Sequence of the first protein:
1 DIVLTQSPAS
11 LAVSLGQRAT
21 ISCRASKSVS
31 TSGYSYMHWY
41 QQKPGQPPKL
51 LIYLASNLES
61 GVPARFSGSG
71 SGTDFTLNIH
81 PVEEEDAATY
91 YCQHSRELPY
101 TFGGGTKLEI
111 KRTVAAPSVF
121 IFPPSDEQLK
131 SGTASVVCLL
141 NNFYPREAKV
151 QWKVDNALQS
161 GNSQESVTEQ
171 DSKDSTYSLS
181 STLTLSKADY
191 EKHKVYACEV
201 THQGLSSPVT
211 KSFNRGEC

Interface contacts:
Residue Y53 in the first protein contacts residue I45 in the second protein (closest heavy-atom distance 4.7 Å).
Residue Y34 in the first protein interacts with residue F46 in the second protein (closest heavy-atom distance 3.5 Å).
Residue N57 in the first protein contacts residue K47 in the second protein (closest heavy-atom distance 3.5 Å).
Residue N57 in the first protein contacts residue F46 in the second protein (closest heavy-atom distance 4.0 Å).
Residue E59 in the first protein contacts residue R44 in the second protein (closest heavy-atom distance 2.9 Å).
Residue Y36 in the first protein contacts residue A21 in the second protein (closest heavy-atom distance 3.5 Å).
Residue Y34 in the first protein interacts with residue A21 in the second protein (closest heavy-atom distance 4.0 Å).
Residue Y34 in the first protein is in contact with residue F25 in the second protein (closest heavy-atom distance 4.8 Å).
Residue G33 in the first protein interacts with residue M19 in the second protein (closest heavy-atom distance 4.3 Å).
Residue S32 in the first protein contacts residue A21 in the second protein (closest heavy-atom distance 3.0 Å).
Residue S32 in the first protein contacts residue M19 in the second protein (closest heavy-atom distance 3.5 Å).
Residue S32 in the first protein is in contact with residue S20 in the second protein (closest heavy-atom distance 3.3 Å).
Residue Y53 in the first protein is in contact with residue R44 in the second protein (closest heavy-atom distance 3.2 Å).
Residue Y34 in the first protein is in contact with residue G24 in the second protein (closest heavy-atom distance 3.2 Å).
Residue Y53 in the first protein contacts residue F46 in the second protein (closest heavy-atom distance 4.6 Å).
Residue Y34 in the first protein is in contact with residue K47 in the second protein (closest heavy-atom distance 4.2 Å).
Residue S60 in the first protein contacts residue R44 in the second protein (closest heavy-atom distance 3.6 Å).
Residue S32 in the first protein is in contact with residue G22 in the second protein (closest heavy-atom distance 4.9 Å).
Residue L54 in the first protein interacts with residue F46 in the second protein (closest heavy-atom distance 4.0 Å).

Sequence of the second protein:
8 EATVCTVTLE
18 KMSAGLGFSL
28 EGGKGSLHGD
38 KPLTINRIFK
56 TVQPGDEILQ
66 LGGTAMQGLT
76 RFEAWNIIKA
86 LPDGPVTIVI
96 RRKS

These two protein chains interact to form a complex.